Sequence of protein 1:
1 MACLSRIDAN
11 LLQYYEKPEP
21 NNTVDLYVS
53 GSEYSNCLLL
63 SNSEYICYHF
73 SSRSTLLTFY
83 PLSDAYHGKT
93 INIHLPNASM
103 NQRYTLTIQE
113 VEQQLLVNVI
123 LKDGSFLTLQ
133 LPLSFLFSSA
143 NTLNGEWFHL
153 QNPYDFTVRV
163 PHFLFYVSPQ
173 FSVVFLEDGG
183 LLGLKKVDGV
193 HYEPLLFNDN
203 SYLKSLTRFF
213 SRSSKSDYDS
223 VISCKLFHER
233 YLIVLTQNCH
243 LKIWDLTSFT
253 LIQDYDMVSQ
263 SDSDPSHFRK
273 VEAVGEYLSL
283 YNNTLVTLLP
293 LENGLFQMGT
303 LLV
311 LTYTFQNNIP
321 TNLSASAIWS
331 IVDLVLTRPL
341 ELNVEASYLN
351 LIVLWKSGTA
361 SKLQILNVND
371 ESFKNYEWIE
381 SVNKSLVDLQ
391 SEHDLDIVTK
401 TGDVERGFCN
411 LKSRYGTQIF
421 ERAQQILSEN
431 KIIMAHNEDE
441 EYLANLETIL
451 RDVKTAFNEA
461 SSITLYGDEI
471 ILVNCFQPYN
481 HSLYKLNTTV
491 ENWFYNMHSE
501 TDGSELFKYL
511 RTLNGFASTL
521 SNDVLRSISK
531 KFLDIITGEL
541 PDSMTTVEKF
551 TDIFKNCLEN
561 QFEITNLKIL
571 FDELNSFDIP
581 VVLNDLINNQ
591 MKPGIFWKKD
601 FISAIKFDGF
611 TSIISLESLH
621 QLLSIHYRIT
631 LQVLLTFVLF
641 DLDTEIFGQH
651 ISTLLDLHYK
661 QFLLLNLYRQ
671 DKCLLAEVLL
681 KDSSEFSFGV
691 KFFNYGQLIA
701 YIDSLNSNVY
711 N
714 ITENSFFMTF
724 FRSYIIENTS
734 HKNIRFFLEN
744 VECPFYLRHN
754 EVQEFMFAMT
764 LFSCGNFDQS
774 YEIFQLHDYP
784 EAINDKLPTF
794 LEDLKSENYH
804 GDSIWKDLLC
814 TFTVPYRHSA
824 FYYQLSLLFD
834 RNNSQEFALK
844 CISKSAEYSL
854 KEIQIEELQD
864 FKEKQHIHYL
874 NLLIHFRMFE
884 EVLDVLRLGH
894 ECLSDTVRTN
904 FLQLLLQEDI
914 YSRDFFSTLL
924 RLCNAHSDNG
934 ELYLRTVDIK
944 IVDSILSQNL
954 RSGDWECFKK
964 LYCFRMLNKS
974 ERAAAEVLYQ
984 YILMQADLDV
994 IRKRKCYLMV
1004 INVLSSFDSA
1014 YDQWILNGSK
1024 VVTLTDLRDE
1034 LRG

Interface contacts:
Residue E974 in protein 1 interacts with residue Q663 in protein 2 (closest heavy-atom distance 3.3 Å).
Residue D1015 in protein 1 is in contact with residue P578 in protein 2 (closest heavy-atom distance 3.4 Å).
Residue Y1014 in protein 1 interacts with residue C657 in protein 2 (closest heavy-atom distance 4.0 Å).
Residue N971 in protein 1 is in contact with residue E693 in protein 2 (closest heavy-atom distance 3.5 Å).
Residue E974 in protein 1 interacts with residue V666 in protein 2 (closest heavy-atom distance 3.2 Å).
Residue I1018 in protein 1 is in contact with residue V660 in protein 2 (closest heavy-atom distance 3.4 Å).
Residue R924 in protein 1 interacts with residue K694 in protein 2 (closest heavy-atom distance 4.0 Å).
Residue S1012 in protein 1 interacts with residue E653 in protein 2 (closest heavy-atom distance 3.0 Å).
Residue Y1014 in protein 1 is in contact with residue P578 in protein 2 (closest heavy-atom distance 3.3 Å).
Residue Y1014 in protein 1 is in contact with residue A656 in protein 2 (closest heavy-atom distance 3.5 Å).
Residue F967 in protein 1 interacts with residue Q691 in protein 2 (closest heavy-atom distance 3.6 Å).
Residue E974 in protein 1 is in contact with residue Y696 in protein 2 (closest heavy-atom distance 3.4 Å).
Residue D941 in protein 1 interacts with residue R698 in protein 2 (closest heavy-atom distance 3.7 Å).
Residue E974 in protein 1 interacts with residue E693 in protein 2 (closest heavy-atom distance 3.6 Å).
Residue T939 in protein 1 contacts residue R698 in protein 2 (closest heavy-atom distance 3.5 Å).
Residue S973 in protein 1 contacts residue E693 in protein 2 (closest heavy-atom distance 3.2 Å).
Residue R924 in protein 1 is in contact with residue E693 in protein 2 (closest heavy-atom distance 3.6 Å).
Residue K972 in protein 1 is in contact with residue E693 in protein 2 (closest heavy-atom distance 3.0 Å).
Residue S1012 in protein 1 contacts residue R652 in protein 2 (closest heavy-atom distance 3.2 Å).
Residue Q1016 in protein 1 interacts with residue S676 in protein 2 (closest heavy-atom distance 3.5 Å).
Residue L1019 in protein 1 contacts residue N584 in protein 2 (closest heavy-atom distance 4.1 Å).
Residue R975 in protein 1 is in contact with residue L689 in protein 2 (closest heavy-atom distance 3.8 Å).
Residue E974 in protein 1 interacts with residue P675 in protein 2 (closest heavy-atom distance 4.0 Å).
Residue F1010 in protein 1 interacts with residue S676 in protein 2 (closest heavy-atom distance 3.8 Å).
Residue E974 in protein 1 is in contact with residue E671 in protein 2 (closest heavy-atom distance 3.2 Å).
Residue K972 in protein 1 interacts with residue V666 in protein 2 (closest heavy-atom distance 3.3 Å).
Residue N1005 in protein 1 is in contact with residue P688 in protein 2 (closest heavy-atom distance 3.8 Å).
Residue V940 in protein 1 is in contact with residue R698 in protein 2 (closest heavy-atom distance 3.0 Å).
Residue R924 in protein 1 interacts with residue A695 in protein 2 (closest heavy-atom distance 3.6 Å).
Residue F1010 in protein 1 is in contact with residue R652 in protein 2 (closest heavy-atom distance 3.1 Å).
Residue K972 in protein 1 interacts with residue Y696 in protein 2 (closest heavy-atom distance 3.8 Å).
Residue A978 in protein 1 is in contact with residue Q691 in protein 2 (closest heavy-atom distance 3.6 Å).
Residue R968 in protein 1 contacts residue Q691 in protein 2 (closest heavy-atom distance 3.9 Å).
Residue E974 in protein 1 is in contact with residue P692 in protein 2 (closest heavy-atom distance 3.9 Å).
Residue R975 in protein 1 contacts residue S676 in protein 2 (closest heavy-atom distance 3.7 Å).
Residue Y1014 in protein 1 contacts residue E653 in protein 2 (closest heavy-atom distance 3.3 Å).
Residue R975 in protein 1 is in contact with residue P692 in protein 2 (closest heavy-atom distance 3.2 Å).
Residue R938 in protein 1 contacts residue A695 in protein 2 (closest heavy-atom distance 3.9 Å).
Residue R975 in protein 1 is in contact with residue Q663 in protein 2 (closest heavy-atom distance 3.2 Å).
Residue R975 in protein 1 is in contact with residue Q691 in protein 2 (closest heavy-atom distance 3.2 Å).
Residue F1010 in protein 1 contacts residue E653 in protein 2 (closest heavy-atom distance 3.6 Å).
Residue R975 in protein 1 is in contact with residue P688 in protein 2 (closest heavy-atom distance 3.2 Å).
Residue D1015 in protein 1 is in contact with residue R579 in protein 2 (closest heavy-atom distance 3.0 Å).
Residue W1017 in protein 1 is in contact with residue E664 in protein 2 (closest heavy-atom distance 3.6 Å).
Residue R968 in protein 1 contacts residue G690 in protein 2 (closest heavy-atom distance 3.8 Å).
Residue I1018 in protein 1 is in contact with residue E664 in protein 2 (closest heavy-atom distance 3.5 Å).
Residue A1013 in protein 1 is in contact with residue E653 in protein 2 (closest heavy-atom distance 3.9 Å).
Residue D1015 in protein 1 contacts residue V660 in protein 2 (closest heavy-atom distance 4.0 Å).
Residue S973 in protein 1 contacts residue V666 in protein 2 (closest heavy-atom distance 4.0 Å).
Residue Y1014 in protein 1 contacts residue S676 in protein 2 (closest heavy-atom distance 3.3 Å).
Residue I1018 in protein 1 is in contact with residue N584 in protein 2 (closest heavy-atom distance 4.0 Å).
Residue I1018 in protein 1 contacts residue L581 in protein 2 (closest heavy-atom distance 3.7 Å).
Residue D1015 in protein 1 contacts residue L581 in protein 2 (closest heavy-atom distance 3.6 Å).
Residue Q1016 in protein 1 interacts with residue Q663 in protein 2 (closest heavy-atom distance 2.9 Å).
Residue T939 in protein 1 interacts with residue L697 in protein 2 (closest heavy-atom distance 3.9 Å).
Residue R975 in protein 1 is in contact with residue G690 in protein 2 (closest heavy-atom distance 3.7 Å).
Residue V1006 in protein 1 is in contact with residue P688 in protein 2 (closest heavy-atom distance 4.0 Å).
Residue N971 in protein 1 is in contact with residue Q691 in protein 2 (closest heavy-atom distance 3.9 Å).
Residue Y1014 in protein 1 is in contact with residue V660 in protein 2 (closest heavy-atom distance 3.5 Å).
Residue H893 in protein 1 interacts with residue R698 in protein 2 (closest heavy-atom distance 3.7 Å).

This data describes a binding interaction between two proteins.

Sequence of protein 2:
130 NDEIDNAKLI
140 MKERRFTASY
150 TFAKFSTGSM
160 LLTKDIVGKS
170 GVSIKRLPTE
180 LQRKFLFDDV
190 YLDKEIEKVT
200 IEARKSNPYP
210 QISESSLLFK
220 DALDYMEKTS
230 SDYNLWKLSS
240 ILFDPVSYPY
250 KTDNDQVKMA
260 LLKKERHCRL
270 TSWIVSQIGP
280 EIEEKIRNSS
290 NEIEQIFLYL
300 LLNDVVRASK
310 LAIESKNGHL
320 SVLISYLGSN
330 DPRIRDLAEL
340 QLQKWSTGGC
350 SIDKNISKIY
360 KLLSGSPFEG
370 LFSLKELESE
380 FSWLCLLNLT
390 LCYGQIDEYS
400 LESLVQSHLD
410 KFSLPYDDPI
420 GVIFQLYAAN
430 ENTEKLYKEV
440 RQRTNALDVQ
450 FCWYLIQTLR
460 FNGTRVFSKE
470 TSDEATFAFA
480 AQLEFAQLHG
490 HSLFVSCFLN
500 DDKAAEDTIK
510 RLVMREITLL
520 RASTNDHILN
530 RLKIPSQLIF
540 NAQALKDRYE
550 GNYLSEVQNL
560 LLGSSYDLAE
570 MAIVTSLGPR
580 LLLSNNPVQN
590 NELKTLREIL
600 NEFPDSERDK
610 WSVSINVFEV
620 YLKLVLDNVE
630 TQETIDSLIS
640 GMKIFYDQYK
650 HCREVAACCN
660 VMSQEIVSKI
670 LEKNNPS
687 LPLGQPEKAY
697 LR